Sequence of the first protein:
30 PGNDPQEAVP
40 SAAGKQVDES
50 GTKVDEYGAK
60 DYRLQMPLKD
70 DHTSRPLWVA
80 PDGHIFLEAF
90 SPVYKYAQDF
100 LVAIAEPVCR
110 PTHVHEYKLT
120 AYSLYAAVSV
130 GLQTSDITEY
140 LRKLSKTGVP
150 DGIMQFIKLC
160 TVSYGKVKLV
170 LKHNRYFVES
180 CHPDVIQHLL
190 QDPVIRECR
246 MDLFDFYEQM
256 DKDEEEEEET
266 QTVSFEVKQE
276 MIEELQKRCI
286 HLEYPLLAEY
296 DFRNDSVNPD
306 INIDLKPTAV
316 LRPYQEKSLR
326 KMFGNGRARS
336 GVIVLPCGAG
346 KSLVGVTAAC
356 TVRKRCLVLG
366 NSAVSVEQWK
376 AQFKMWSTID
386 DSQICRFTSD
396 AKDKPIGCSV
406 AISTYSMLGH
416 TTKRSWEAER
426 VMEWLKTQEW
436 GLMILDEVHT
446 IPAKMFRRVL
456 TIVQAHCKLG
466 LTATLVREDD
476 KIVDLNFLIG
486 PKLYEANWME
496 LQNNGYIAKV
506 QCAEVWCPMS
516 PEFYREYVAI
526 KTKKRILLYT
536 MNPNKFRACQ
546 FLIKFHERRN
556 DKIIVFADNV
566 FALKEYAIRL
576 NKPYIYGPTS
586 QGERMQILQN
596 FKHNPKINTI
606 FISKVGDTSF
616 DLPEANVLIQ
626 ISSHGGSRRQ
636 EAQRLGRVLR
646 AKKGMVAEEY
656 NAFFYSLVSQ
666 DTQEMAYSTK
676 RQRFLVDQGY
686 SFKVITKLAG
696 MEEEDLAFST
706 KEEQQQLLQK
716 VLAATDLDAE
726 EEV

This data describes a binding interaction between two proteins.

Sequence of the second protein:
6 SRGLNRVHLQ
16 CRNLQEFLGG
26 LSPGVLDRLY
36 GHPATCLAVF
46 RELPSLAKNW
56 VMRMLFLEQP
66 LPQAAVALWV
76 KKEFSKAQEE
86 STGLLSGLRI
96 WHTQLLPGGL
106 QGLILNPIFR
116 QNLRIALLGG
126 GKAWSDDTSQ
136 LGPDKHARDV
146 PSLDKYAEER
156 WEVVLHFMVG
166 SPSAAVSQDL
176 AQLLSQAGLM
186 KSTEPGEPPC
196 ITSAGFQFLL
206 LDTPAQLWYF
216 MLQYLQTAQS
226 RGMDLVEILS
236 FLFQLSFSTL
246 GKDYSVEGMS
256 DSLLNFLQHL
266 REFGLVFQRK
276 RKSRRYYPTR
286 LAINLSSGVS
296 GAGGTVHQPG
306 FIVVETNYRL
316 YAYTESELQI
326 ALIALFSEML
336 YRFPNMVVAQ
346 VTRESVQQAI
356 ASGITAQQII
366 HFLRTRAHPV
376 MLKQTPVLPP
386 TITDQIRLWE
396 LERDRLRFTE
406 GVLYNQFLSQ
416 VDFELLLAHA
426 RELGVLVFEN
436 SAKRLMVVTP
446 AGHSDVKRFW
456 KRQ

Residue-level contacts at the interface:
Residue K59 in the first protein contacts residue T319 in the second protein (closest heavy-atom distance 3.3 Å).
Residue D81 in the first protein contacts residue R337 in the second protein (closest heavy-atom distance 3.4 Å).
Residue H112 in the first protein contacts residue L315 in the second protein (closest heavy-atom distance 3.4 Å).
Residue W77 in the first protein interacts with residue T319 in the second protein (closest heavy-atom distance 4.3 Å).
Residue V113 in the first protein contacts residue E310 in the second protein (closest heavy-atom distance 3.3 Å).
Residue R74 in the first protein contacts residue Y318 in the second protein (closest heavy-atom distance 3.1 Å).
Residue H114 in the first protein contacts residue K378 in the second protein (closest heavy-atom distance 4.4 Å).
Residue R62 in the first protein interacts with residue P339 in the second protein (closest heavy-atom distance 4.1 Å).
Residue V46 in the first protein contacts residue F338 in the second protein (closest heavy-atom distance 3.2 Å).
Residue D47 in the first protein is in contact with residue R337 in the second protein (closest heavy-atom distance 3.8 Å).
Residue W77 in the first protein contacts residue F338 in the second protein (closest heavy-atom distance 3.9 Å).
Residue H112 in the first protein interacts with residue E310 in the second protein (closest heavy-atom distance 3.6 Å).
Residue V681 in the first protein is in contact with residue N312 in the second protein (closest heavy-atom distance 3.8 Å).
Residue E48 in the first protein is in contact with residue P339 in the second protein (closest heavy-atom distance 4.0 Å).
Residue T111 in the first protein is in contact with residue E310 in the second protein (closest heavy-atom distance 4.2 Å).
Residue S49 in the first protein contacts residue M341 in the second protein (closest heavy-atom distance 4.1 Å).
Residue P80 in the first protein interacts with residue F338 in the second protein (closest heavy-atom distance 4.7 Å).
Residue D47 in the first protein contacts residue F338 in the second protein (closest heavy-atom distance 4.4 Å).
Residue F85 in the first protein is in contact with residue V342 in the second protein (closest heavy-atom distance 4.3 Å).
Residue W77 in the first protein interacts with residue N340 in the second protein (closest heavy-atom distance 3.6 Å).
Residue V46 in the first protein interacts with residue R337 in the second protein (closest heavy-atom distance 3.4 Å).
Residue E115 in the first protein interacts with residue V308 in the second protein (closest heavy-atom distance 3.6 Å).
Residue Y116 in the first protein is in contact with residue L315 in the second protein (closest heavy-atom distance 4.5 Å).
Residue T691 in the first protein contacts residue L393 in the second protein (closest heavy-atom distance 4.2 Å).
Residue E115 in the first protein contacts residue Q379 in the second protein (closest heavy-atom distance 3.0 Å).
Residue W77 in the first protein is in contact with residue Y318 in the second protein (closest heavy-atom distance 4.5 Å).
Residue E48 in the first protein contacts residue F338 in the second protein (closest heavy-atom distance 4.2 Å).
Residue W77 in the first protein contacts residue A317 in the second protein (closest heavy-atom distance 4.2 Å).
Residue M670 in the first protein interacts with residue E397 in the second protein (closest heavy-atom distance 4.1 Å).
Residue K688 in the first protein interacts with residue T386 in the second protein (closest heavy-atom distance 3.7 Å).
Residue Q677 in the first protein is in contact with residue T347 in the second protein (closest heavy-atom distance 4.6 Å).
Residue V113 in the first protein is in contact with residue V308 in the second protein (closest heavy-atom distance 4.3 Å).
Residue F89 in the first protein interacts with residue Y318 in the second protein (closest heavy-atom distance 4.5 Å).
Residue V78 in the first protein contacts residue F338 in the second protein (closest heavy-atom distance 3.3 Å).
Residue Q45 in the first protein contacts residue Y336 in the second protein (closest heavy-atom distance 3.8 Å).
Residue D47 in the first protein is in contact with residue M341 in the second protein (closest heavy-atom distance 4.1 Å).
Residue F85 in the first protein contacts residue F338 in the second protein (closest heavy-atom distance 4.5 Å).
Residue V46 in the first protein interacts with residue P339 in the second protein (closest heavy-atom distance 4.7 Å).
Residue T674 in the first protein contacts residue T347 in the second protein (closest heavy-atom distance 3.4 Å).
Residue V46 in the first protein contacts residue Y336 in the second protein (closest heavy-atom distance 3.2 Å).
Residue D47 in the first protein is in contact with residue Y336 in the second protein (closest heavy-atom distance 3.5 Å).
Residue L118 in the first protein interacts with residue Y313 in the second protein (closest heavy-atom distance 4.6 Å).
Residue T111 in the first protein contacts residue T311 in the second protein (closest heavy-atom distance 3.5 Å).
Residue F85 in the first protein is in contact with residue N340 in the second protein (closest heavy-atom distance 3.2 Å).
Residue H114 in the first protein contacts residue Q379 in the second protein (closest heavy-atom distance 2.8 Å).
Residue W511 in the first protein is in contact with residue L393 in the second protein (closest heavy-atom distance 4.3 Å).
Residue T674 in the first protein is in contact with residue R348 in the second protein (closest heavy-atom distance 4.5 Å).
Residue F687 in the first protein contacts residue T386 in the second protein (closest heavy-atom distance 4.0 Å).
Residue A79 in the first protein contacts residue F338 in the second protein (closest heavy-atom distance 2.3 Å).
Residue K688 in the first protein interacts with residue D389 in the second protein (closest heavy-atom distance 4.7 Å).
Residue E55 in the first protein interacts with residue P339 in the second protein (closest heavy-atom distance 3.4 Å).
Residue W77 in the first protein interacts with residue P339 in the second protein (closest heavy-atom distance 2.3 Å).
Residue G684 in the first protein contacts residue T311 in the second protein (closest heavy-atom distance 4.6 Å).
Residue V689 in the first protein contacts residue L393 in the second protein (closest heavy-atom distance 4.7 Å).
Residue V681 in the first protein is in contact with residue T311 in the second protein (closest heavy-atom distance 3.7 Å).
Residue E115 in the first protein is in contact with residue I307 in the second protein (closest heavy-atom distance 4.3 Å).
Residue D666 in the first protein contacts residue R400 in the second protein (closest heavy-atom distance 4.5 Å).
Residue K52 in the first protein interacts with residue P339 in the second protein (closest heavy-atom distance 3.3 Å).
Residue H112 in the first protein interacts with residue T311 in the second protein (closest heavy-atom distance 3.8 Å).
Residue D666 in the first protein interacts with residue E397 in the second protein (closest heavy-atom distance 3.8 Å).